Sequence of the first protein:
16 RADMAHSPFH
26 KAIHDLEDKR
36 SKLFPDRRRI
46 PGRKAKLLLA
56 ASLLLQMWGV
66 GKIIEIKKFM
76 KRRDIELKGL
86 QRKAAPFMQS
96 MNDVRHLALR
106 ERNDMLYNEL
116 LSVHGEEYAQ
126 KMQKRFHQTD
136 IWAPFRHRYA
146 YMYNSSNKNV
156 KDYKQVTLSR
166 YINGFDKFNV

Contacts between the two chains:
Residue Y148 in the first protein interacts with residue R57 in the second protein (closest heavy-atom distance 3.2 Å).
Residue R165 in the first protein is in contact with residue K42 in the second protein (closest heavy-atom distance 3.9 Å).
Residue Q86 in the first protein is in contact with residue S53 in the second protein (closest heavy-atom distance 3.1 Å).
Residue F173 in the first protein is in contact with residue P41 in the second protein (closest heavy-atom distance 3.7 Å).
Residue Y166 in the first protein interacts with residue V37 in the second protein (closest heavy-atom distance 3.7 Å).
Residue N152 in the first protein interacts with residue L92 in the second protein (closest heavy-atom distance 3.6 Å).
Residue K153 in the first protein interacts with residue K61 in the second protein (closest heavy-atom distance 2.4 Å).
Residue V155 in the first protein is in contact with residue Y69 in the second protein (closest heavy-atom distance 3.7 Å).
Residue K172 in the first protein interacts with residue R67 in the second protein (closest heavy-atom distance 3.5 Å).
Residue V155 in the first protein interacts with residue L91 in the second protein (closest heavy-atom distance 3.8 Å).
Residue F173 in the first protein is in contact with residue K42 in the second protein (closest heavy-atom distance 4.0 Å).
Residue N174 in the first protein is in contact with residue R67 in the second protein (closest heavy-atom distance 3.4 Å).
Residue V155 in the first protein interacts with residue E64 in the second protein (closest heavy-atom distance 3.2 Å).
Residue F173 in the first protein interacts with residue R44 in the second protein (closest heavy-atom distance 3.3 Å).
Residue M96 in the first protein contacts residue R62 in the second protein (closest heavy-atom distance 4.0 Å).
Residue S164 in the first protein contacts residue P41 in the second protein (closest heavy-atom distance 3.2 Å).
Residue R165 in the first protein is in contact with residue E46 in the second protein (closest heavy-atom distance 3.8 Å).
Residue D157 in the first protein interacts with residue H68 in the second protein (closest heavy-atom distance 3.4 Å).
Residue V155 in the first protein contacts residue H68 in the second protein (closest heavy-atom distance 3.7 Å).
Residue N168 in the first protein interacts with residue H40 in the second protein (closest heavy-atom distance 3.5 Å).
Residue Y148 in the first protein contacts residue Y49 in the second protein (closest heavy-atom distance 3.7 Å).
Residue R100 in the first protein is in contact with residue F70 in the second protein (closest heavy-atom distance 3.6 Å).
Residue N152 in the first protein interacts with residue L91 in the second protein (closest heavy-atom distance 3.3 Å).
Residue I167 in the first protein is in contact with residue P41 in the second protein (closest heavy-atom distance 3.3 Å).
Residue Q86 in the first protein interacts with residue E56 in the second protein (closest heavy-atom distance 4.0 Å).
Residue L104 in the first protein interacts with residue F70 in the second protein (closest heavy-atom distance 3.6 Å).
Residue N149 in the first protein interacts with residue R57 in the second protein (closest heavy-atom distance 3.3 Å).
Residue L104 in the first protein contacts residue I74 in the second protein (closest heavy-atom distance 3.7 Å).
Residue N168 in the first protein is in contact with residue P41 in the second protein (closest heavy-atom distance 3.1 Å).
Residue N174 in the first protein interacts with residue D63 in the second protein (closest heavy-atom distance 2.8 Å).
Residue R100 in the first protein contacts residue L66 in the second protein (closest heavy-atom distance 3.6 Å).
Residue R165 in the first protein interacts with residue V37 in the second protein (closest heavy-atom distance 3.9 Å).
Residue S151 in the first protein contacts residue L58 in the second protein (closest heavy-atom distance 3.9 Å).
Residue D171 in the first protein contacts residue R44 in the second protein (closest heavy-atom distance 3.0 Å).
Residue R100 in the first protein contacts residue R62 in the second protein (closest heavy-atom distance 3.1 Å).
Residue N152 in the first protein interacts with residue Y49 in the second protein (closest heavy-atom distance 3.3 Å).
Residue Q86 in the first protein is in contact with residue F55 in the second protein (closest heavy-atom distance 3.5 Å).
Residue N149 in the first protein contacts residue K54 in the second protein (closest heavy-atom distance 3.0 Å).
Residue R143 in the first protein contacts residue L92 in the second protein (closest heavy-atom distance 3.3 Å).
Residue Q160 in the first protein contacts residue H68 in the second protein (closest heavy-atom distance 3.1 Å).
Residue S150 in the first protein interacts with residue K54 in the second protein (closest heavy-atom distance 3.4 Å).
Residue N152 in the first protein contacts residue K61 in the second protein (closest heavy-atom distance 3.8 Å).
Residue R107 in the first protein is in contact with residue W76 in the second protein (closest heavy-atom distance 3.9 Å).
Residue F173 in the first protein interacts with residue D43 in the second protein (closest heavy-atom distance 3.5 Å).
Residue S164 in the first protein contacts residue K42 in the second protein (closest heavy-atom distance 2.5 Å).
Residue V155 in the first protein is in contact with residue K65 in the second protein (closest heavy-atom distance 3.5 Å).
Residue S151 in the first protein is in contact with residue Y49 in the second protein (closest heavy-atom distance 3.2 Å).
Residue K153 in the first protein contacts residue F50 in the second protein (closest heavy-atom distance 3.8 Å).
Residue K153 in the first protein is in contact with residue Y49 in the second protein (closest heavy-atom distance 3.6 Å).
Residue R143 in the first protein is in contact with residue R93 in the second protein (closest heavy-atom distance 3.1 Å).
Residue K156 in the first protein is in contact with residue E64 in the second protein (closest heavy-atom distance 3.2 Å).
Residue R165 in the first protein interacts with residue P41 in the second protein (closest heavy-atom distance 3.6 Å).
Residue Y158 in the first protein contacts residue R93 in the second protein (closest heavy-atom distance 3.6 Å).
Residue R107 in the first protein interacts with residue A73 in the second protein (closest heavy-atom distance 2.6 Å).
Residue A90 in the first protein is in contact with residue F55 in the second protein (closest heavy-atom distance 4.0 Å).
Residue A145 in the first protein contacts residue L92 in the second protein (closest heavy-atom distance 3.8 Å).
Residue D157 in the first protein is in contact with residue T88 in the second protein (closest heavy-atom distance 3.0 Å).
Residue S151 in the first protein interacts with residue K54 in the second protein (closest heavy-atom distance 2.6 Å).
Residue N174 in the first protein is in contact with residue R60 in the second protein (closest heavy-atom distance 3.4 Å).
Residue H142 in the first protein is in contact with residue Y94 in the second protein (closest heavy-atom distance 3.6 Å).

This data describes a binding interaction between two proteins.

Sequence of the second protein:
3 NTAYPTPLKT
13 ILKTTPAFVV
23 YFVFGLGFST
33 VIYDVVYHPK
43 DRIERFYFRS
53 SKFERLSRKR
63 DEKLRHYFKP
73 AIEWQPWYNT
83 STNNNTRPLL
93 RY